Interface contacts:
Residue E447 in protein 1 contacts residue W374 in protein 2 (closest heavy-atom distance 3.2 Å).
Residue I456 in protein 1 interacts with residue F343 in protein 2 (closest heavy-atom distance 3.6 Å).
Residue E345 in protein 1 contacts residue S449 in protein 2 (closest heavy-atom distance 2.2 Å).
Residue F443 in protein 1 contacts residue E378 in protein 2 (closest heavy-atom distance 3.1 Å).
Residue F343 in protein 1 interacts with residue T454 in protein 2 (closest heavy-atom distance 3.4 Å).
Residue L414 in protein 1 interacts with residue I348 in protein 2 (closest heavy-atom distance 3.8 Å).
Residue E378 in protein 1 contacts residue T458 in protein 2 (closest heavy-atom distance 3.6 Å).
Residue E378 in protein 1 interacts with residue F443 in protein 2 (closest heavy-atom distance 3.1 Å).
Residue T454 in protein 1 interacts with residue K346 in protein 2 (closest heavy-atom distance 3.2 Å).
Residue Y445 in protein 1 interacts with residue W374 in protein 2 (closest heavy-atom distance 4.0 Å).
Residue T410 in protein 1 contacts residue I339 in protein 2 (closest heavy-atom distance 3.7 Å).
Residue Q383 in protein 1 contacts residue F443 in protein 2 (closest heavy-atom distance 3.5 Å).
Residue I456 in protein 1 contacts residue I348 in protein 2 (closest heavy-atom distance 4.0 Å).
Residue L452 in protein 1 contacts residue E345 in protein 2 (closest heavy-atom distance 3.9 Å).
Residue Q412 in protein 1 contacts residue T341 in protein 2 (closest heavy-atom distance 3.5 Å).
Residue K346 in protein 1 contacts residue T454 in protein 2 (closest heavy-atom distance 3.2 Å).
Residue Y445 in protein 1 contacts residue V376 in protein 2 (closest heavy-atom distance 3.5 Å).
Residue I456 in protein 1 contacts residue E378 in protein 2 (closest heavy-atom distance 3.6 Å).
Residue T351 in protein 1 contacts residue Q412 in protein 2 (closest heavy-atom distance 2.6 Å).
Residue A407 in protein 1 contacts residue I353 in protein 2 (closest heavy-atom distance 3.5 Å).
Residue Q412 in protein 1 contacts residue T351 in protein 2 (closest heavy-atom distance 2.6 Å).
Residue I348 in protein 1 contacts residue Q412 in protein 2 (closest heavy-atom distance 3.8 Å).
Residue V416 in protein 1 contacts residue K346 in protein 2 (closest heavy-atom distance 3.9 Å).
Residue W374 in protein 1 interacts with residue Y445 in protein 2 (closest heavy-atom distance 4.0 Å).
Residue T458 in protein 1 interacts with residue E378 in protein 2 (closest heavy-atom distance 3.6 Å).
Residue F443 in protein 1 is in contact with residue Q383 in protein 2 (closest heavy-atom distance 3.5 Å).
Residue Q383 in protein 1 is in contact with residue V444 in protein 2 (closest heavy-atom distance 2.6 Å).
Residue Q383 in protein 1 is in contact with residue Y445 in protein 2 (closest heavy-atom distance 3.5 Å).
Residue S449 in protein 1 is in contact with residue E345 in protein 2 (closest heavy-atom distance 2.2 Å).
Residue F443 in protein 1 contacts residue N379 in protein 2 (closest heavy-atom distance 3.0 Å).
Residue W374 in protein 1 contacts residue E447 in protein 2 (closest heavy-atom distance 3.2 Å).
Residue I348 in protein 1 contacts residue I456 in protein 2 (closest heavy-atom distance 4.0 Å).
Residue K346 in protein 1 interacts with residue E401 in protein 2 (closest heavy-atom distance 3.7 Å).
Residue V376 in protein 1 interacts with residue Y445 in protein 2 (closest heavy-atom distance 3.5 Å).
Residue Y445 in protein 1 interacts with residue A385 in protein 2 (closest heavy-atom distance 3.3 Å).
Residue N379 in protein 1 interacts with residue F443 in protein 2 (closest heavy-atom distance 3.0 Å).
Residue K346 in protein 1 interacts with residue L452 in protein 2 (closest heavy-atom distance 3.9 Å).
Residue Q380 in protein 1 interacts with residue R460 in protein 2 (closest heavy-atom distance 3.0 Å).
Residue I348 in protein 1 is in contact with residue L414 in protein 2 (closest heavy-atom distance 3.8 Å).
Residue F343 in protein 1 interacts with residue I456 in protein 2 (closest heavy-atom distance 3.6 Å).
Residue I353 in protein 1 is in contact with residue A407 in protein 2 (closest heavy-atom distance 3.5 Å).
Residue T454 in protein 1 contacts residue F343 in protein 2 (closest heavy-atom distance 3.4 Å).
Residue V444 in protein 1 contacts residue Q383 in protein 2 (closest heavy-atom distance 2.6 Å).
Residue Y354 in protein 1 interacts with residue D409 in protein 2 (closest heavy-atom distance 3.6 Å).
Residue E401 in protein 1 contacts residue K346 in protein 2 (closest heavy-atom distance 3.7 Å).
Residue R460 in protein 1 is in contact with residue Q380 in protein 2 (closest heavy-atom distance 3.0 Å).
Residue I353 in protein 1 contacts residue T410 in protein 2 (closest heavy-atom distance 3.6 Å).
Residue T410 in protein 1 is in contact with residue I353 in protein 2 (closest heavy-atom distance 3.6 Å).
Residue E345 in protein 1 is in contact with residue L452 in protein 2 (closest heavy-atom distance 3.9 Å).
Residue Y445 in protein 1 contacts residue Q383 in protein 2 (closest heavy-atom distance 3.5 Å).
Residue T454 in protein 1 is in contact with residue E345 in protein 2 (closest heavy-atom distance 3.6 Å).
Residue E345 in protein 1 contacts residue T454 in protein 2 (closest heavy-atom distance 3.6 Å).
Residue D409 in protein 1 interacts with residue Y354 in protein 2 (closest heavy-atom distance 3.6 Å).
Residue K346 in protein 1 contacts residue V416 in protein 2 (closest heavy-atom distance 3.9 Å).
Residue T341 in protein 1 interacts with residue Q412 in protein 2 (closest heavy-atom distance 3.5 Å).
Residue Q412 in protein 1 is in contact with residue I348 in protein 2 (closest heavy-atom distance 3.8 Å).
Residue E378 in protein 1 is in contact with residue I456 in protein 2 (closest heavy-atom distance 3.6 Å).
Residue L452 in protein 1 interacts with residue K346 in protein 2 (closest heavy-atom distance 3.9 Å).
Residue A385 in protein 1 contacts residue Y445 in protein 2 (closest heavy-atom distance 3.3 Å).
Residue I339 in protein 1 interacts with residue T410 in protein 2 (closest heavy-atom distance 3.7 Å).

Sequence of protein 2:
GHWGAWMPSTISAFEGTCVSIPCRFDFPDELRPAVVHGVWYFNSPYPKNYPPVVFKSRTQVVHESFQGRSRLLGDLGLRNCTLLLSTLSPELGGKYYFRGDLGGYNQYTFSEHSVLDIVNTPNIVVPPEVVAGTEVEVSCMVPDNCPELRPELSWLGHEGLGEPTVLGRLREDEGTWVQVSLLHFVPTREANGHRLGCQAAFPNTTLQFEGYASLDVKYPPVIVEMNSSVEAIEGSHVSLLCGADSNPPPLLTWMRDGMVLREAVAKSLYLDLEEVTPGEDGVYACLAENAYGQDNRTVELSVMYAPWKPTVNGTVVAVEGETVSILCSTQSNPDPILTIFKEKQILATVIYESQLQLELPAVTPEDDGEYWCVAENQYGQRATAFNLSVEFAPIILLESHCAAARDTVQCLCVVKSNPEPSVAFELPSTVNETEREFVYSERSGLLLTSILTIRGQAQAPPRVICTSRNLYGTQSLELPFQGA

Sequence of protein 1:
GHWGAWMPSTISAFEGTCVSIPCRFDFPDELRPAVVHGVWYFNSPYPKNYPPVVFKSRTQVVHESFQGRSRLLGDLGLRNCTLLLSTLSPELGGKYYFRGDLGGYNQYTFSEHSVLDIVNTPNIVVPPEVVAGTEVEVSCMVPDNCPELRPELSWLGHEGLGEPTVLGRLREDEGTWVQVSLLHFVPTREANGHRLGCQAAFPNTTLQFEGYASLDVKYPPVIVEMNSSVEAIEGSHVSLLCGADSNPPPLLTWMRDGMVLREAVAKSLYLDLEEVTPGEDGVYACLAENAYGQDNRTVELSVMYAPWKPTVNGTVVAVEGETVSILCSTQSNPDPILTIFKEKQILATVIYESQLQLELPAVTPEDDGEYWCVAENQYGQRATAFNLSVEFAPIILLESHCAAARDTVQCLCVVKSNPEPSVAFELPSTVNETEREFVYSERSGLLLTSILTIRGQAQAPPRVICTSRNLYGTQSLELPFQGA

These two protein chains interact to form a complex.